Sequence of the first protein:
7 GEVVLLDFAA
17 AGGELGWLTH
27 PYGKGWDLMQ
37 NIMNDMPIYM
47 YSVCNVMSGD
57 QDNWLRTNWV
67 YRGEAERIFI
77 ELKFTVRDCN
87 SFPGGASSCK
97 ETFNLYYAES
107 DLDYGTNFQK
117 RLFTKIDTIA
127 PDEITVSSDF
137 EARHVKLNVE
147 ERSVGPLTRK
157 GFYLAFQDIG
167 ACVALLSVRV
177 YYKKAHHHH

These two protein chains interact to form a complex.

Sequence of the second protein:
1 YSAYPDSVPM

Contacts between the two chains:
Residue R83 in the first protein interacts with residue A3 in the second protein (closest heavy-atom distance 4.0 Å).
Residue M35 in the first protein contacts residue M10 in the second protein (closest heavy-atom distance 3.9 Å).
Residue I44 in the first protein contacts residue Y4 in the second protein (closest heavy-atom distance 3.7 Å).
Residue L34 in the first protein is in contact with residue P9 in the second protein (closest heavy-atom distance 3.5 Å).
Residue M53 in the first protein contacts residue Y1 in the second protein (closest heavy-atom distance 4.3 Å).
Residue V52 in the first protein contacts residue Y1 in the second protein (closest heavy-atom distance 4.1 Å).
Residue F136 in the first protein contacts residue Y4 in the second protein (closest heavy-atom distance 3.7 Å).
Residue R83 in the first protein contacts residue S2 in the second protein (closest heavy-atom distance 2.9 Å).
Residue S48 in the first protein contacts residue A3 in the second protein (closest heavy-atom distance 3.7 Å).
Residue G19 in the first protein interacts with residue M10 in the second protein (closest heavy-atom distance 4.9 Å).
Residue C50 in the first protein is in contact with residue Y1 in the second protein (closest heavy-atom distance 3.5 Å).
Residue Q36 in the first protein contacts residue V8 in the second protein (closest heavy-atom distance 2.8 Å).
Residue Q36 in the first protein contacts residue M10 in the second protein (closest heavy-atom distance 3.8 Å).
Residue V141 in the first protein is in contact with residue P5 in the second protein (closest heavy-atom distance 3.5 Å).
Residue N37 in the first protein interacts with residue S7 in the second protein (closest heavy-atom distance 4.6 Å).
Residue N37 in the first protein is in contact with residue Y4 in the second protein (closest heavy-atom distance 3.7 Å).
Residue M35 in the first protein is in contact with residue P9 in the second protein (closest heavy-atom distance 3.7 Å).
Residue M35 in the first protein contacts residue S7 in the second protein (closest heavy-atom distance 3.7 Å).
Residue A170 in the first protein interacts with residue Y4 in the second protein (closest heavy-atom distance 3.9 Å).
Residue P89 in the first protein contacts residue Y1 in the second protein (closest heavy-atom distance 3.2 Å).
Residue V141 in the first protein is in contact with residue Y4 in the second protein (closest heavy-atom distance 3.7 Å).
Residue F136 in the first protein interacts with residue P5 in the second protein (closest heavy-atom distance 3.4 Å).
Residue I38 in the first protein interacts with residue D6 in the second protein (closest heavy-atom distance 4.7 Å).
Residue A170 in the first protein is in contact with residue A3 in the second protein (closest heavy-atom distance 4.0 Å).
Residue Q36 in the first protein interacts with residue D6 in the second protein (closest heavy-atom distance 3.8 Å).
Residue C50 in the first protein interacts with residue A3 in the second protein (closest heavy-atom distance 4.0 Å).
Residue G18 in the first protein is in contact with residue M10 in the second protein (closest heavy-atom distance 4.6 Å).
Residue T81 in the first protein is in contact with residue A3 in the second protein (closest heavy-atom distance 3.9 Å).
Residue M46 in the first protein contacts residue Y4 in the second protein (closest heavy-atom distance 3.6 Å).
Residue R83 in the first protein interacts with residue Y1 in the second protein (closest heavy-atom distance 4.5 Å).
Residue F88 in the first protein interacts with residue Y1 in the second protein (closest heavy-atom distance 3.6 Å).
Residue T81 in the first protein is in contact with residue Y4 in the second protein (closest heavy-atom distance 3.9 Å).
Residue C168 in the first protein contacts residue A3 in the second protein (closest heavy-atom distance 3.5 Å).
Residue F136 in the first protein interacts with residue A3 in the second protein (closest heavy-atom distance 3.7 Å).
Residue R139 in the first protein interacts with residue D6 in the second protein (closest heavy-atom distance 2.7 Å).
Residue Y45 in the first protein interacts with residue M10 in the second protein (closest heavy-atom distance 3.5 Å).
Residue M35 in the first protein interacts with residue V8 in the second protein (closest heavy-atom distance 3.2 Å).
Residue L172 in the first protein is in contact with residue Y4 in the second protein (closest heavy-atom distance 3.7 Å).
Residue R139 in the first protein contacts residue P5 in the second protein (closest heavy-atom distance 3.6 Å).
Residue L34 in the first protein is in contact with residue V8 in the second protein (closest heavy-atom distance 4.4 Å).
Residue V49 in the first protein is in contact with residue A3 in the second protein (closest heavy-atom distance 3.9 Å).
Residue V169 in the first protein interacts with residue A3 in the second protein (closest heavy-atom distance 3.5 Å).
Residue Q36 in the first protein interacts with residue P9 in the second protein (closest heavy-atom distance 4.6 Å).
Residue Q36 in the first protein is in contact with residue S7 in the second protein (closest heavy-atom distance 3.5 Å).
Residue N37 in the first protein is in contact with residue P5 in the second protein (closest heavy-atom distance 2.9 Å).
Residue M39 in the first protein is in contact with residue D6 in the second protein (closest heavy-atom distance 3.7 Å).
Residue C50 in the first protein is in contact with residue S2 in the second protein (closest heavy-atom distance 4.0 Å).
Residue L34 in the first protein is in contact with residue M10 in the second protein (closest heavy-atom distance 3.0 Å).
Residue N37 in the first protein is in contact with residue D6 in the second protein (closest heavy-atom distance 3.6 Å).
Residue F136 in the first protein is in contact with residue S2 in the second protein (closest heavy-atom distance 3.6 Å).
Residue C168 in the first protein contacts residue S2 in the second protein (closest heavy-atom distance 3.5 Å).
Residue M46 in the first protein interacts with residue S7 in the second protein (closest heavy-atom distance 4.0 Å).
Residue S87 in the first protein interacts with residue Y1 in the second protein (closest heavy-atom distance 4.7 Å).